Sequence of protein 2:
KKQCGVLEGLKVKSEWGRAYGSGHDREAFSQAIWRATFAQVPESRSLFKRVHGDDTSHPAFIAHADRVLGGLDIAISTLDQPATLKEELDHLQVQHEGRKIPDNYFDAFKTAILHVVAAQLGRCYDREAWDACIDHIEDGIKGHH

Interface contacts:
Residue F132 in protein 1 interacts with residue Q40 in protein 2 (closest heavy-atom distance 3.8 Å).
Residue L72 in protein 1 is in contact with residue V116 in protein 2 (closest heavy-atom distance 3.6 Å).
Residue A173 in protein 1 contacts residue R123 in protein 2 (closest heavy-atom distance 4.4 Å).
Residue F133 in protein 1 is in contact with residue H115 in protein 2 (closest heavy-atom distance 3.1 Å).
Residue E58 in protein 1 interacts with residue H24 in protein 2 (closest heavy-atom distance 3.9 Å).
Residue E78 in protein 1 is in contact with residue R35 in protein 2 (closest heavy-atom distance 3.4 Å).
Residue F132 in protein 1 is in contact with residue H115 in protein 2 (closest heavy-atom distance 3.6 Å).
Residue D76 in protein 1 interacts with residue R35 in protein 2 (closest heavy-atom distance 3.0 Å).
Residue W138 in protein 1 contacts residue A118 in protein 2 (closest heavy-atom distance 3.8 Å).
Residue E78 in protein 1 contacts residue R45 in protein 2 (closest heavy-atom distance 4.9 Å).
Residue F132 in protein 1 interacts with residue A36 in protein 2 (closest heavy-atom distance 3.8 Å).
Residue H57 in protein 1 is in contact with residue D25 in protein 2 (closest heavy-atom distance 3.2 Å).
Residue R136 in protein 1 is in contact with residue A119 in protein 2 (closest heavy-atom distance 2.8 Å).
Residue P203 in protein 1 interacts with residue C124 in protein 2 (closest heavy-atom distance 4.9 Å).
Residue F132 in protein 1 interacts with residue R35 in protein 2 (closest heavy-atom distance 4.8 Å).
Residue S204 in protein 1 interacts with residue R123 in protein 2 (closest heavy-atom distance 4.6 Å).
Residue F162 in protein 1 is in contact with residue A119 in protein 2 (closest heavy-atom distance 3.8 Å).
Residue H70 in protein 1 contacts residue A28 in protein 2 (closest heavy-atom distance 3.6 Å).
Residue W138 in protein 1 contacts residue A119 in protein 2 (closest heavy-atom distance 3.6 Å).
Residue L73 in protein 1 contacts residue Q31 in protein 2 (closest heavy-atom distance 4.6 Å).
Residue L73 in protein 1 is in contact with residue A32 in protein 2 (closest heavy-atom distance 4.8 Å).
Residue L73 in protein 1 contacts residue R35 in protein 2 (closest heavy-atom distance 4.0 Å).
Residue S204 in protein 1 is in contact with residue C124 in protein 2 (closest heavy-atom distance 4.2 Å).
Residue H70 in protein 1 is in contact with residue D25 in protein 2 (closest heavy-atom distance 3.6 Å).
Residue F133 in protein 1 interacts with residue A36 in protein 2 (closest heavy-atom distance 4.7 Å).
Residue E78 in protein 1 is in contact with residue S57 in protein 2 (closest heavy-atom distance 4.6 Å).
Residue F132 in protein 1 interacts with residue A39 in protein 2 (closest heavy-atom distance 4.0 Å).
Residue H57 in protein 1 is in contact with residue Q120 in protein 2 (closest heavy-atom distance 3.6 Å).
Residue R136 in protein 1 interacts with residue Q120 in protein 2 (closest heavy-atom distance 4.7 Å).
Residue S205 in protein 1 interacts with residue R123 in protein 2 (closest heavy-atom distance 4.9 Å).
Residue N135 in protein 1 is in contact with residue A119 in protein 2 (closest heavy-atom distance 4.7 Å).
Residue L72 in protein 1 is in contact with residue A119 in protein 2 (closest heavy-atom distance 4.3 Å).
Residue E78 in protein 1 is in contact with residue T56 in protein 2 (closest heavy-atom distance 3.5 Å).
Residue L206 in protein 1 is in contact with residue R123 in protein 2 (closest heavy-atom distance 3.2 Å).
Residue W138 in protein 1 interacts with residue H115 in protein 2 (closest heavy-atom distance 3.9 Å).
Residue H70 in protein 1 interacts with residue Q120 in protein 2 (closest heavy-atom distance 3.1 Å).
Residue L171 in protein 1 interacts with residue R123 in protein 2 (closest heavy-atom distance 4.3 Å).
Residue E56 in protein 1 is in contact with residue D25 in protein 2 (closest heavy-atom distance 4.2 Å).
Residue K130 in protein 1 is in contact with residue H115 in protein 2 (closest heavy-atom distance 3.6 Å).
Residue F133 in protein 1 contacts residue V116 in protein 2 (closest heavy-atom distance 3.6 Å).
Residue H70 in protein 1 contacts residue H24 in protein 2 (closest heavy-atom distance 4.8 Å).
Residue F132 in protein 1 contacts residue T111 in protein 2 (closest heavy-atom distance 3.7 Å).
Residue L73 in protein 1 contacts residue A28 in protein 2 (closest heavy-atom distance 4.2 Å).
Residue P203 in protein 1 interacts with residue R123 in protein 2 (closest heavy-atom distance 4.2 Å).
Residue L171 in protein 1 contacts residue G122 in protein 2 (closest heavy-atom distance 4.6 Å).
Residue L72 in protein 1 interacts with residue Q120 in protein 2 (closest heavy-atom distance 3.5 Å).
Residue L72 in protein 1 is in contact with residue F29 in protein 2 (closest heavy-atom distance 4.0 Å).
Residue L72 in protein 1 interacts with residue A32 in protein 2 (closest heavy-atom distance 3.9 Å).
Residue F162 in protein 1 interacts with residue G122 in protein 2 (closest heavy-atom distance 3.5 Å).
Residue D80 in protein 1 interacts with residue R35 in protein 2 (closest heavy-atom distance 2.8 Å).
Residue F162 in protein 1 contacts residue A118 in protein 2 (closest heavy-atom distance 4.0 Å).
Residue D80 in protein 1 contacts residue S57 in protein 2 (closest heavy-atom distance 5.0 Å).
Residue F133 in protein 1 contacts residue A32 in protein 2 (closest heavy-atom distance 4.8 Å).
Residue L72 in protein 1 is in contact with residue A28 in protein 2 (closest heavy-atom distance 4.9 Å).
Residue F133 in protein 1 contacts residue A119 in protein 2 (closest heavy-atom distance 3.5 Å).

Sequence of protein 1:
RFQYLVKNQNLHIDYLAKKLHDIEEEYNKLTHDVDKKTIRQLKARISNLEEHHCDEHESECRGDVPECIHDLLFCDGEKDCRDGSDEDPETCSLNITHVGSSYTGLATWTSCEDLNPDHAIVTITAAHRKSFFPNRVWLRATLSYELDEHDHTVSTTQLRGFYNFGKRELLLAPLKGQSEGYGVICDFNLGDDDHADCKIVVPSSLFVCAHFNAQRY

This data describes a binding interaction between two proteins.